Sequence of protein 2:
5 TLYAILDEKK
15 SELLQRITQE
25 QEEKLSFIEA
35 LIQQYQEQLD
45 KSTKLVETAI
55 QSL

Interface contacts:
Residue L35 in protein 1 interacts with residue V50 in protein 2 (closest heavy-atom distance 3.6 Å).
Residue S46 in protein 1 interacts with residue Q42 in protein 2 (closest heavy-atom distance 2.9 Å).
Residue S46 in protein 1 interacts with residue Y39 in protein 2 (closest heavy-atom distance 3.8 Å).
Residue L49 in protein 1 contacts residue Q42 in protein 2 (closest heavy-atom distance 4.8 Å).
Residue A53 in protein 1 is in contact with residue L35 in protein 2 (closest heavy-atom distance 3.5 Å).
Residue A53 in protein 1 interacts with residue F31 in protein 2 (closest heavy-atom distance 4.2 Å).
Residue Q42 in protein 1 interacts with residue S46 in protein 2 (closest heavy-atom distance 2.9 Å).
Residue L35 in protein 1 is in contact with residue A53 in protein 2 (closest heavy-atom distance 3.5 Å).
Residue L57 in protein 1 is in contact with residue K28 in protein 2 (closest heavy-atom distance 3.9 Å).
Residue D58 in protein 1 contacts residue K28 in protein 2 (closest heavy-atom distance 3.3 Å).
Residue D58 in protein 1 interacts with residue I32 in protein 2 (closest heavy-atom distance 5.0 Å).
Residue K28 in protein 1 is in contact with residue L57 in protein 2 (closest heavy-atom distance 3.9 Å).
Residue L35 in protein 1 is in contact with residue L57 in protein 2 (closest heavy-atom distance 4.6 Å).
Residue L43 in protein 1 is in contact with residue T47 in protein 2 (closest heavy-atom distance 5.0 Å).
Residue I54 in protein 1 is in contact with residue L35 in protein 2 (closest heavy-atom distance 3.5 Å).
Residue I32 in protein 1 is in contact with residue I54 in protein 2 (closest heavy-atom distance 4.2 Å).
Residue L43 in protein 1 contacts residue L43 in protein 2 (closest heavy-atom distance 3.7 Å).
Residue I32 in protein 1 interacts with residue L57 in protein 2 (closest heavy-atom distance 3.6 Å).
Residue Y39 in protein 1 is in contact with residue L43 in protein 2 (closest heavy-atom distance 5.0 Å).
Residue T47 in protein 1 interacts with residue Y39 in protein 2 (closest heavy-atom distance 2.6 Å).
Residue F31 in protein 1 interacts with residue A53 in protein 2 (closest heavy-atom distance 4.7 Å).
Residue Y39 in protein 1 is in contact with residue S46 in protein 2 (closest heavy-atom distance 3.7 Å).
Residue L35 in protein 1 is in contact with residue I54 in protein 2 (closest heavy-atom distance 4.1 Å).
Residue V50 in protein 1 is in contact with residue Y39 in protein 2 (closest heavy-atom distance 3.4 Å).
Residue L49 in protein 1 contacts residue L35 in protein 2 (closest heavy-atom distance 4.9 Å).
Residue S46 in protein 1 interacts with residue L43 in protein 2 (closest heavy-atom distance 4.7 Å).
Residue Y39 in protein 1 is in contact with residue V50 in protein 2 (closest heavy-atom distance 4.0 Å).
Residue Y39 in protein 1 contacts residue T47 in protein 2 (closest heavy-atom distance 2.6 Å).
Residue L57 in protein 1 is in contact with residue F31 in protein 2 (closest heavy-atom distance 3.5 Å).
Residue L43 in protein 1 is in contact with residue S46 in protein 2 (closest heavy-atom distance 4.5 Å).
Residue L57 in protein 1 interacts with residue I32 in protein 2 (closest heavy-atom distance 3.4 Å).
Residue T47 in protein 1 is in contact with residue L43 in protein 2 (closest heavy-atom distance 4.9 Å).
Residue I54 in protein 1 is in contact with residue I32 in protein 2 (closest heavy-atom distance 3.8 Å).
Residue V50 in protein 1 interacts with residue L35 in protein 2 (closest heavy-atom distance 3.8 Å).
Residue F31 in protein 1 interacts with residue L57 in protein 2 (closest heavy-atom distance 3.3 Å).

Sequence of protein 1:
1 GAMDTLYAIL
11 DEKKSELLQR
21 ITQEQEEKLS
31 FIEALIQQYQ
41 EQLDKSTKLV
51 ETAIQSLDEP

This data describes a binding interaction between two proteins.